Sequence of the first protein:
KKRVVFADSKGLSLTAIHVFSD

The following describes two proteins that form a bound complex.

Sequence of the second protein:
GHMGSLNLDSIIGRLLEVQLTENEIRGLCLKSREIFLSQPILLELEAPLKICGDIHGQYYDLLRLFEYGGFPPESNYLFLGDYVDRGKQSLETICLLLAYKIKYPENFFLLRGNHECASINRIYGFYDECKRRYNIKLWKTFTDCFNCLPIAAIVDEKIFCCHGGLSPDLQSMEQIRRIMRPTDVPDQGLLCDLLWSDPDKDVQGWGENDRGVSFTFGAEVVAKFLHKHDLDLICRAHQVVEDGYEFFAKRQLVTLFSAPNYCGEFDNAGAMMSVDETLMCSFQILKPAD

Contacts between the two chains:
Residue D241 in the second protein interacts with residue R4 in the first protein (closest heavy-atom distance 2.5 Å).
Residue F256 in the second protein interacts with residue L15 in the first protein (closest heavy-atom distance 4.1 Å).
Residue P297 in the second protein is in contact with residue D23 in the first protein (closest heavy-atom distance 3.9 Å).
Residue S291 in the second protein contacts residue L15 in the first protein (closest heavy-atom distance 3.3 Å).
Residue A298 in the second protein interacts with residue F21 in the first protein (closest heavy-atom distance 2.8 Å).
Residue L288 in the second protein contacts residue K3 in the first protein (closest heavy-atom distance 3.6 Å).
Residue C290 in the second protein is in contact with residue F7 in the first protein (closest heavy-atom distance 3.6 Å).
Residue R260 in the second protein is in contact with residue L15 in the first protein (closest heavy-atom distance 3.9 Å).
Residue C290 in the second protein interacts with residue V5 in the first protein (closest heavy-atom distance 4.1 Å).
Residue F292 in the second protein interacts with residue T16 in the first protein (closest heavy-atom distance 3.2 Å).
Residue N270 in the second protein interacts with residue D23 in the first protein (closest heavy-atom distance 4.2 Å).
Residue P297 in the second protein is in contact with residue F21 in the first protein (closest heavy-atom distance 3.5 Å).
Residue M289 in the second protein contacts residue A8 in the first protein (closest heavy-atom distance 4.0 Å).
Residue E166 in the second protein contacts residue K2 in the first protein (closest heavy-atom distance 2.7 Å).
Residue K296 in the second protein is in contact with residue F21 in the first protein (closest heavy-atom distance 3.1 Å).
Residue I294 in the second protein contacts residue H19 in the first protein (closest heavy-atom distance 2.8 Å).
Residue Y77 in the second protein contacts residue H19 in the first protein (closest heavy-atom distance 3.5 Å).
Residue M289 in the second protein contacts residue L13 in the first protein (closest heavy-atom distance 3.9 Å).
Residue R260 in the second protein interacts with residue D9 in the first protein (closest heavy-atom distance 2.8 Å).
Residue K167 in the second protein contacts residue K3 in the first protein (closest heavy-atom distance 3.6 Å).
Residue T287 in the second protein contacts residue K3 in the first protein (closest heavy-atom distance 4.2 Å).
Residue Q293 in the second protein interacts with residue A17 in the first protein (closest heavy-atom distance 3.5 Å).
Residue R73 in the second protein is in contact with residue S22 in the first protein (closest heavy-atom distance 3.0 Å).
Residue F292 in the second protein is in contact with residue F7 in the first protein (closest heavy-atom distance 4.2 Å).
Residue E286 in the second protein is in contact with residue K3 in the first protein (closest heavy-atom distance 2.9 Å).
Residue R73 in the second protein interacts with residue F21 in the first protein (closest heavy-atom distance 3.8 Å).
Residue L288 in the second protein interacts with residue V6 in the first protein (closest heavy-atom distance 3.0 Å).
Residue L295 in the second protein contacts residue F21 in the first protein (closest heavy-atom distance 3.8 Å).
Residue I168 in the second protein contacts residue V5 in the first protein (closest heavy-atom distance 3.6 Å).
Residue R260 in the second protein is in contact with residue F7 in the first protein (closest heavy-atom distance 3.6 Å).
Residue I294 in the second protein is in contact with residue T16 in the first protein (closest heavy-atom distance 3.7 Å).
Residue I294 in the second protein contacts residue A17 in the first protein (closest heavy-atom distance 2.8 Å).
Residue D70 in the second protein interacts with residue F21 in the first protein (closest heavy-atom distance 3.9 Å).
Residue Y77 in the second protein contacts residue V20 in the first protein (closest heavy-atom distance 4.1 Å).
Residue D241 in the second protein interacts with residue V5 in the first protein (closest heavy-atom distance 3.0 Å).
Residue F256 in the second protein is in contact with residue F7 in the first protein (closest heavy-atom distance 3.6 Å).
Residue T287 in the second protein interacts with residue R4 in the first protein (closest heavy-atom distance 3.1 Å).
Residue L295 in the second protein interacts with residue H19 in the first protein (closest heavy-atom distance 3.5 Å).
Residue A56 in the second protein contacts residue K3 in the first protein (closest heavy-atom distance 4.0 Å).
Residue M289 in the second protein contacts residue V6 in the first protein (closest heavy-atom distance 3.0 Å).
Residue L288 in the second protein is in contact with residue R4 in the first protein (closest heavy-atom distance 3.5 Å).
Residue K296 in the second protein contacts residue I18 in the first protein (closest heavy-atom distance 4.1 Å).
Residue D165 in the second protein interacts with residue K3 in the first protein (closest heavy-atom distance 3.0 Å).
Residue L242 in the second protein contacts residue F7 in the first protein (closest heavy-atom distance 4.0 Å).
Residue Q293 in the second protein contacts residue H19 in the first protein (closest heavy-atom distance 3.3 Å).
Residue C290 in the second protein interacts with residue V6 in the first protein (closest heavy-atom distance 2.8 Å).
Residue F292 in the second protein contacts residue A17 in the first protein (closest heavy-atom distance 2.9 Å).
Residue K296 in the second protein contacts residue H19 in the first protein (closest heavy-atom distance 3.0 Å).
Residue Y254 in the second protein interacts with residue L15 in the first protein (closest heavy-atom distance 3.6 Å).
Residue F292 in the second protein is in contact with residue L15 in the first protein (closest heavy-atom distance 2.9 Å).
Residue Y77 in the second protein interacts with residue F21 in the first protein (closest heavy-atom distance 3.8 Å).
Residue I294 in the second protein contacts residue I18 in the first protein (closest heavy-atom distance 3.6 Å).
Residue A298 in the second protein contacts residue V20 in the first protein (closest heavy-atom distance 4.0 Å).
Residue K167 in the second protein is in contact with residue K2 in the first protein (closest heavy-atom distance 3.9 Å).
Residue K167 in the second protein interacts with residue R4 in the first protein (closest heavy-atom distance 3.4 Å).
Residue L288 in the second protein is in contact with residue V5 in the first protein (closest heavy-atom distance 3.3 Å).
Residue Y254 in the second protein interacts with residue T16 in the first protein (closest heavy-atom distance 3.6 Å).
Residue K296 in the second protein contacts residue V20 in the first protein (closest heavy-atom distance 3.2 Å).
Residue A298 in the second protein interacts with residue D23 in the first protein (closest heavy-atom distance 3.7 Å).
Residue C290 in the second protein interacts with residue A8 in the first protein (closest heavy-atom distance 3.0 Å).